Sequence of protein 2:
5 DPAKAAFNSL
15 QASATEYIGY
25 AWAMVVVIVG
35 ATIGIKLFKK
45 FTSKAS

Contacts between the two chains:
Residue F11 in protein 2 contacts residue F45 in protein 1 (closest heavy-atom distance 4.6 Å).
Residue L14 in protein 2 contacts residue T46 in protein 1 (closest heavy-atom distance 3.8 Å).
Residue F11 in protein 2 interacts with residue F42 in protein 1 (closest heavy-atom distance 3.7 Å).
Residue A10 in protein 2 interacts with residue F42 in protein 1 (closest heavy-atom distance 3.9 Å).
Residue F11 in protein 2 interacts with residue T46 in protein 1 (closest heavy-atom distance 3.9 Å).
Residue L14 in protein 2 contacts residue F42 in protein 1 (closest heavy-atom distance 5.0 Å).
Residue A7 in protein 2 interacts with residue F42 in protein 1 (closest heavy-atom distance 4.6 Å).

The following describes two proteins that form a bound complex.

Sequence of protein 1:
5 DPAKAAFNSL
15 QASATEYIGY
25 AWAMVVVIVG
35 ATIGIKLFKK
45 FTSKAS